Contacts between the two chains:
Residue L228 in protein 2 is in contact with residue S83 in protein 1 (closest heavy-atom distance 3.5 Å).
Residue D227 in protein 2 interacts with residue Q84 in protein 1 (closest heavy-atom distance 4.5 Å).
Residue D227 in protein 2 contacts residue S83 in protein 1 (closest heavy-atom distance 3.2 Å).
Residue D227 in protein 2 is in contact with residue L80 in protein 1 (closest heavy-atom distance 5.0 Å).

Sequence of protein 2:
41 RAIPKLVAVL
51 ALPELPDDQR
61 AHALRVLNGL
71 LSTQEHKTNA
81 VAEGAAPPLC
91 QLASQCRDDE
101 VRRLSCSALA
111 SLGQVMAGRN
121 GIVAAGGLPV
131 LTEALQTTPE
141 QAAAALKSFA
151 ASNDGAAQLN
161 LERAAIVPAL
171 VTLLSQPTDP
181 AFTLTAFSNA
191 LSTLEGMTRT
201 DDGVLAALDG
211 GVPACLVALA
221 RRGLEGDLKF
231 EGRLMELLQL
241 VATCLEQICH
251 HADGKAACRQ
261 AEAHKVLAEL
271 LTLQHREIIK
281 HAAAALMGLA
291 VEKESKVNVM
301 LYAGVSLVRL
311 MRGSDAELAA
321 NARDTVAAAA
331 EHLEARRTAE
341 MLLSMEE

Sequence of protein 1:
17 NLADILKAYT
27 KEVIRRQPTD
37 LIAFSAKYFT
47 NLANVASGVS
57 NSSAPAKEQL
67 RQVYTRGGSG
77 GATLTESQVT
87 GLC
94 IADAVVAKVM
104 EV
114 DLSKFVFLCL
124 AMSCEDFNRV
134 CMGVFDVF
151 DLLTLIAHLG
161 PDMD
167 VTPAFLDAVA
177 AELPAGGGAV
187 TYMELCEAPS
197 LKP

The following describes two proteins that form a bound complex.